These two protein chains interact to form a complex.

Sequence of the first protein:
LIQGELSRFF

Contacts between the two chains:
Residue R81 in the second protein is in contact with residue I2 in the first protein (closest heavy-atom distance 3.4 Å).
Residue Y79 in the second protein is in contact with residue L6 in the first protein (closest heavy-atom distance 3.5 Å).
Residue M445 in the second protein interacts with residue F10 in the first protein (closest heavy-atom distance 4.2 Å).
Residue I441 in the second protein contacts residue I2 in the first protein (closest heavy-atom distance 4.6 Å).
Residue L48 in the second protein interacts with residue R8 in the first protein (closest heavy-atom distance 4.7 Å).
Residue Y79 in the second protein contacts residue R8 in the first protein (closest heavy-atom distance 3.2 Å).
Residue Y79 in the second protein is in contact with residue E5 in the first protein (closest heavy-atom distance 3.6 Å).
Residue Y79 in the second protein is in contact with residue I2 in the first protein (closest heavy-atom distance 3.5 Å).
Residue I441 in the second protein interacts with residue L6 in the first protein (closest heavy-atom distance 4.2 Å).
Residue Y79 in the second protein contacts residue F9 in the first protein (closest heavy-atom distance 3.3 Å).
Residue E442 in the second protein interacts with residue F9 in the first protein (closest heavy-atom distance 4.1 Å).
Residue V80 in the second protein contacts residue I2 in the first protein (closest heavy-atom distance 4.2 Å).
Residue R81 in the second protein contacts residue E5 in the first protein (closest heavy-atom distance 3.5 Å).
Residue M445 in the second protein is in contact with residue F9 in the first protein (closest heavy-atom distance 3.8 Å).
Residue I441 in the second protein is in contact with residue F9 in the first protein (closest heavy-atom distance 4.1 Å).

Sequence of the second protein:
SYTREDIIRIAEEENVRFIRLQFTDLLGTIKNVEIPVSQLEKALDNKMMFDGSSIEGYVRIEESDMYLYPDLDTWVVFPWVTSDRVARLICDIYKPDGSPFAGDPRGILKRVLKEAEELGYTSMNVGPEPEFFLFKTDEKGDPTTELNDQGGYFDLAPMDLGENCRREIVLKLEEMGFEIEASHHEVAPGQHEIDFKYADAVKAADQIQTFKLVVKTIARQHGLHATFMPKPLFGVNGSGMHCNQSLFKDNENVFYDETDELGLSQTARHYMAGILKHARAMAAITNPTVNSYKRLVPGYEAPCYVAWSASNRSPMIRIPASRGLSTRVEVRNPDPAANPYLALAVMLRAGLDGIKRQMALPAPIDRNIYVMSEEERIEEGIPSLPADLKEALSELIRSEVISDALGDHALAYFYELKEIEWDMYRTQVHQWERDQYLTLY